These two protein chains interact to form a complex.

Contacts between the two chains:
Residue A135 in protein 2 contacts residue S11 in protein 1 (closest heavy-atom distance 3.4 Å).
Residue N17 in protein 2 interacts with residue F14 in protein 1 (closest heavy-atom distance 3.0 Å).
Residue P177 in protein 2 is in contact with residue V13 in protein 1 (closest heavy-atom distance 3.8 Å).
Residue N17 in protein 2 interacts with residue G15 in protein 1 (closest heavy-atom distance 3.5 Å).
Residue E16 in protein 2 is in contact with residue A18 in protein 1 (closest heavy-atom distance 5.0 Å).
Residue G168 in protein 2 is in contact with residue F14 in protein 1 (closest heavy-atom distance 3.6 Å).
Residue L167 in protein 2 interacts with residue F14 in protein 1 (closest heavy-atom distance 3.6 Å).
Residue Y134 in protein 2 contacts residue S11 in protein 1 (closest heavy-atom distance 2.8 Å).
Residue E16 in protein 2 is in contact with residue P17 in protein 1 (closest heavy-atom distance 4.7 Å).
Residue G15 in protein 2 is in contact with residue A16 in protein 1 (closest heavy-atom distance 3.5 Å).
Residue A132 in protein 2 contacts residue S11 in protein 1 (closest heavy-atom distance 4.0 Å).
Residue G168 in protein 2 contacts residue V13 in protein 1 (closest heavy-atom distance 4.7 Å).
Residue T121 in protein 2 contacts residue F14 in protein 1 (closest heavy-atom distance 4.2 Å).
Residue V19 in protein 2 interacts with residue V13 in protein 1 (closest heavy-atom distance 4.1 Å).
Residue M136 in protein 2 interacts with residue F14 in protein 1 (closest heavy-atom distance 3.4 Å).
Residue D14 in protein 2 interacts with residue A16 in protein 1 (closest heavy-atom distance 4.6 Å).
Residue G15 in protein 2 contacts residue G15 in protein 1 (closest heavy-atom distance 3.3 Å).
Residue N17 in protein 2 interacts with residue V13 in protein 1 (closest heavy-atom distance 2.9 Å).
Residue V19 in protein 2 contacts residue F14 in protein 1 (closest heavy-atom distance 3.8 Å).
Residue L138 in protein 2 is in contact with residue F14 in protein 1 (closest heavy-atom distance 3.7 Å).
Residue D14 in protein 2 is in contact with residue P17 in protein 1 (closest heavy-atom distance 4.0 Å).
Residue G137 in protein 2 interacts with residue F14 in protein 1 (closest heavy-atom distance 3.9 Å).
Residue D14 in protein 2 interacts with residue A18 in protein 1 (closest heavy-atom distance 4.4 Å).
Residue G15 in protein 2 interacts with residue F14 in protein 1 (closest heavy-atom distance 3.1 Å).
Residue E16 in protein 2 is in contact with residue F14 in protein 1 (closest heavy-atom distance 3.2 Å).
Residue R13 in protein 2 contacts residue P17 in protein 1 (closest heavy-atom distance 4.9 Å).
Residue D127 in protein 2 interacts with residue S11 in protein 1 (closest heavy-atom distance 4.4 Å).
Residue P169 in protein 2 contacts residue F14 in protein 1 (closest heavy-atom distance 4.5 Å).
Residue E16 in protein 2 interacts with residue G15 in protein 1 (closest heavy-atom distance 3.7 Å).
Residue G15 in protein 2 is in contact with residue P17 in protein 1 (closest heavy-atom distance 4.1 Å).
Residue E16 in protein 2 contacts residue A16 in protein 1 (closest heavy-atom distance 3.0 Å).
Residue Y178 in protein 2 is in contact with residue V13 in protein 1 (closest heavy-atom distance 4.2 Å).
Residue P169 in protein 2 interacts with residue V13 in protein 1 (closest heavy-atom distance 4.1 Å).
Residue T121 in protein 2 is in contact with residue P17 in protein 1 (closest heavy-atom distance 4.0 Å).
Residue M136 in protein 2 is in contact with residue S11 in protein 1 (closest heavy-atom distance 2.9 Å).
Residue Y178 in protein 2 contacts residue F14 in protein 1 (closest heavy-atom distance 4.0 Å).
Residue N18 in protein 2 contacts residue F14 in protein 1 (closest heavy-atom distance 4.4 Å).
Residue M136 in protein 2 contacts residue S12 in protein 1 (closest heavy-atom distance 3.6 Å).
Residue T121 in protein 2 is in contact with residue G15 in protein 1 (closest heavy-atom distance 4.7 Å).

Sequence of protein 1:
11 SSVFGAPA

Sequence of protein 2:
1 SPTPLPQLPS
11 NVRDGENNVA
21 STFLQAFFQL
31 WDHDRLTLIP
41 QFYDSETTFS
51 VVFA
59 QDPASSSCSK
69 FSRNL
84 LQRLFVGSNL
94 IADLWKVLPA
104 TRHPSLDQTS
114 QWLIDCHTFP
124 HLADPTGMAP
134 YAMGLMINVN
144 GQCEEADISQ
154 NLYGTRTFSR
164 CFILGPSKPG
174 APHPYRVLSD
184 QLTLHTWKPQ